Sequence of the first protein:
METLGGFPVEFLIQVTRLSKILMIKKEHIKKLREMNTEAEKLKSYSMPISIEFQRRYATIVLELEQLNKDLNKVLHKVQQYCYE

Residue-level contacts at the interface:
Residue E40 in the first protein contacts residue L60 in the second protein (closest heavy-atom distance 3.6 Å).
Residue Q54 in the first protein is in contact with residue L63 in the second protein (closest heavy-atom distance 3.8 Å).
Residue N36 in the first protein contacts residue L60 in the second protein (closest heavy-atom distance 3.5 Å).
Residue K26 in the first protein contacts residue L46 in the second protein (closest heavy-atom distance 3.8 Å).
Residue N36 in the first protein is in contact with residue G57 in the second protein (closest heavy-atom distance 3.4 Å).
Residue L4 in the first protein interacts with residue L21 in the second protein (closest heavy-atom distance 3.9 Å).
Residue N36 in the first protein contacts residue I62 in the second protein (closest heavy-atom distance 3.3 Å).
Residue T16 in the first protein contacts residue D17 in the second protein (closest heavy-atom distance 3.6 Å).
Residue L64 in the first protein is in contact with residue M54 in the second protein (closest heavy-atom distance 3.7 Å).
Residue L18 in the first protein contacts residue L39 in the second protein (closest heavy-atom distance 3.8 Å).
Residue K43 in the first protein interacts with residue L60 in the second protein (closest heavy-atom distance 3.1 Å).
Residue L32 in the first protein is in contact with residue M54 in the second protein (closest heavy-atom distance 3.6 Å).
Residue L12 in the first protein contacts residue G25 in the second protein (closest heavy-atom distance 3.6 Å).
Residue F53 in the first protein contacts residue I62 in the second protein (closest heavy-atom distance 3.8 Å).
Residue F11 in the first protein contacts residue L32 in the second protein (closest heavy-atom distance 3.6 Å).
Residue A58 in the first protein interacts with residue L63 in the second protein (closest heavy-atom distance 3.8 Å).
Residue F7 in the first protein is in contact with residue L32 in the second protein (closest heavy-atom distance 3.6 Å).
Residue F11 in the first protein contacts residue M33 in the second protein (closest heavy-atom distance 3.6 Å).
Residue T16 in the first protein contacts residue M20 in the second protein (closest heavy-atom distance 3.8 Å).
Residue F7 in the first protein contacts residue L27 in the second protein (closest heavy-atom distance 3.0 Å).
Residue T37 in the first protein contacts residue R56 in the second protein (closest heavy-atom distance 3.1 Å).
Residue S19 in the first protein contacts residue L39 in the second protein (closest heavy-atom distance 3.7 Å).
Residue Y57 in the first protein interacts with residue G57 in the second protein (closest heavy-atom distance 3.5 Å).
Residue L12 in the first protein is in contact with residue L32 in the second protein (closest heavy-atom distance 3.8 Å).
Residue V15 in the first protein interacts with residue L24 in the second protein (closest heavy-atom distance 3.6 Å).
Residue K20 in the first protein contacts residue D17 in the second protein (closest heavy-atom distance 2.9 Å).
Residue Q54 in the first protein interacts with residue E64 in the second protein (closest heavy-atom distance 2.7 Å).
Residue K25 in the first protein interacts with residue E50 in the second protein (closest heavy-atom distance 2.9 Å).
Residue M23 in the first protein is in contact with residue L42 in the second protein (closest heavy-atom distance 3.4 Å).
Residue T16 in the first protein contacts residue L24 in the second protein (closest heavy-atom distance 3.5 Å).
Residue G5 in the first protein interacts with residue G25 in the second protein (closest heavy-atom distance 3.3 Å).
Residue A39 in the first protein is in contact with residue I62 in the second protein (closest heavy-atom distance 3.5 Å).
Residue L22 in the first protein is in contact with residue L39 in the second protein (closest heavy-atom distance 3.1 Å).
Residue Y57 in the first protein contacts residue E53 in the second protein (closest heavy-atom distance 3.8 Å).
Residue L64 in the first protein contacts residue E50 in the second protein (closest heavy-atom distance 3.6 Å).
Residue F7 in the first protein contacts residue T28 in the second protein (closest heavy-atom distance 3.8 Å).
Residue V61 in the first protein contacts residue M54 in the second protein (closest heavy-atom distance 3.8 Å).
Residue L22 in the first protein is in contact with residue A43 in the second protein (closest heavy-atom distance 3.8 Å).
Residue Y57 in the first protein is in contact with residue L63 in the second protein (closest heavy-atom distance 3.8 Å).
Residue Y57 in the first protein interacts with residue I62 in the second protein (closest heavy-atom distance 3.5 Å).
Residue V15 in the first protein is in contact with residue L39 in the second protein (closest heavy-atom distance 3.6 Å).
Residue L12 in the first protein interacts with residue L21 in the second protein (closest heavy-atom distance 3.5 Å).
Residue R33 in the first protein is in contact with residue R56 in the second protein (closest heavy-atom distance 3.4 Å).
Residue R33 in the first protein contacts residue E53 in the second protein (closest heavy-atom distance 3.2 Å).
Residue N36 in the first protein is in contact with residue E53 in the second protein (closest heavy-atom distance 2.8 Å).
Residue N68 in the first protein contacts residue E50 in the second protein (closest heavy-atom distance 2.9 Å).
Residue V78 in the first protein interacts with residue V36 in the second protein (closest heavy-atom distance 3.7 Å).
Residue I29 in the first protein contacts residue L46 in the second protein (closest heavy-atom distance 3.6 Å).
Residue F11 in the first protein interacts with residue V36 in the second protein (closest heavy-atom distance 3.8 Å).
Residue Q54 in the first protein contacts residue I62 in the second protein (closest heavy-atom distance 3.0 Å).
Residue L22 in the first protein is in contact with residue L46 in the second protein (closest heavy-atom distance 3.5 Å).
Residue S19 in the first protein contacts residue M20 in the second protein (closest heavy-atom distance 3.2 Å).
Residue F7 in the first protein is in contact with residue T29 in the second protein (closest heavy-atom distance 3.3 Å).
Residue F7 in the first protein is in contact with residue G25 in the second protein (closest heavy-atom distance 3.7 Å).
Residue L12 in the first protein is in contact with residue L24 in the second protein (closest heavy-atom distance 3.7 Å).
Residue I29 in the first protein contacts residue E50 in the second protein (closest heavy-atom distance 3.7 Å).
Residue L22 in the first protein is in contact with residue L42 in the second protein (closest heavy-atom distance 3.8 Å).
Residue T16 in the first protein contacts residue L21 in the second protein (closest heavy-atom distance 3.4 Å).
Residue E40 in the first protein contacts residue R56 in the second protein (closest heavy-atom distance 2.6 Å).
Residue N36 in the first protein contacts residue R56 in the second protein (closest heavy-atom distance 3.4 Å).

This data describes a binding interaction between two proteins.

Sequence of the second protein:
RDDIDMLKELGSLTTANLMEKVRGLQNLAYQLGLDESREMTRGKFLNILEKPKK